Sequence of the first protein:
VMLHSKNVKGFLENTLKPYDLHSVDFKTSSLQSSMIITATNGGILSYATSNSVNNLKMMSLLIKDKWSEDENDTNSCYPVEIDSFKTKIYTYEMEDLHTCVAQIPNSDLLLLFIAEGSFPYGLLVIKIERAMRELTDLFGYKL

Sequence of the second protein:
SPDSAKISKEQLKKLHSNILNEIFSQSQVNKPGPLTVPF

The following describes two proteins that form a bound complex.

Contacts between the two chains:
Residue E152 in the first protein contacts residue V29 in the second protein (closest heavy-atom distance 3.4 Å).
Residue V2 in the first protein is in contact with residue V37 in the second protein (closest heavy-atom distance 3.4 Å).
Residue L153 in the first protein contacts residue L35 in the second protein (closest heavy-atom distance 3.6 Å).
Residue L22 in the first protein contacts residue I23 in the second protein (closest heavy-atom distance 4.2 Å).
Residue P19 in the first protein is in contact with residue Q26 in the second protein (closest heavy-atom distance 4.1 Å).
Residue K18 in the first protein is in contact with residue V29 in the second protein (closest heavy-atom distance 4.1 Å).
Residue E152 in the first protein interacts with residue L35 in the second protein (closest heavy-atom distance 4.2 Å).
Residue R148 in the first protein contacts residue F24 in the second protein (closest heavy-atom distance 3.3 Å).
Residue V25 in the first protein interacts with residue L15 in the second protein (closest heavy-atom distance 3.9 Å).
Residue L22 in the first protein interacts with residue E22 in the second protein (closest heavy-atom distance 3.3 Å).
Residue A149 in the first protein interacts with residue V29 in the second protein (closest heavy-atom distance 4.1 Å).
Residue H5 in the first protein contacts residue L35 in the second protein (closest heavy-atom distance 2.8 Å).
Residue L22 in the first protein is in contact with residue Q26 in the second protein (closest heavy-atom distance 4.1 Å).
Residue V2 in the first protein interacts with residue T36 in the second protein (closest heavy-atom distance 3.7 Å).
Residue S24 in the first protein interacts with residue I19 in the second protein (closest heavy-atom distance 4.2 Å).
Residue L22 in the first protein is in contact with residue I19 in the second protein (closest heavy-atom distance 4.2 Å).
Residue I144 in the first protein interacts with residue I23 in the second protein (closest heavy-atom distance 3.9 Å).
Residue Y20 in the first protein contacts residue Q26 in the second protein (closest heavy-atom distance 3.2 Å).
Residue F12 in the first protein interacts with residue V29 in the second protein (closest heavy-atom distance 3.4 Å).
Residue V25 in the first protein is in contact with residue I19 in the second protein (closest heavy-atom distance 3.9 Å).
Residue F12 in the first protein is in contact with residue P32 in the second protein (closest heavy-atom distance 3.8 Å).
Residue I144 in the first protein contacts residue S27 in the second protein (closest heavy-atom distance 3.8 Å).
Residue E152 in the first protein interacts with residue K31 in the second protein (closest heavy-atom distance 4.1 Å).
Residue F12 in the first protein contacts residue K31 in the second protein (closest heavy-atom distance 4.1 Å).
Residue S24 in the first protein is in contact with residue N18 in the second protein (closest heavy-atom distance 3.1 Å).
Residue M3 in the first protein interacts with residue T36 in the second protein (closest heavy-atom distance 3.1 Å).
Residue D21 in the first protein contacts residue E22 in the second protein (closest heavy-atom distance 3.8 Å).
Residue H5 in the first protein interacts with residue T36 in the second protein (closest heavy-atom distance 4.1 Å).
Residue N8 in the first protein interacts with residue P34 in the second protein (closest heavy-atom distance 3.0 Å).
Residue I144 in the first protein contacts residue F24 in the second protein (closest heavy-atom distance 3.8 Å).
Residue D21 in the first protein is in contact with residue Q26 in the second protein (closest heavy-atom distance 2.7 Å).
Residue R148 in the first protein is in contact with residue S27 in the second protein (closest heavy-atom distance 3.5 Å).
Residue M3 in the first protein contacts residue L35 in the second protein (closest heavy-atom distance 4.1 Å).
Residue H23 in the first protein contacts residue E22 in the second protein (closest heavy-atom distance 2.9 Å).
Residue L156 in the first protein interacts with residue L35 in the second protein (closest heavy-atom distance 4.0 Å).
Residue N8 in the first protein contacts residue G33 in the second protein (closest heavy-atom distance 3.5 Å).
Residue K18 in the first protein contacts residue Q28 in the second protein (closest heavy-atom distance 3.0 Å).
Residue S24 in the first protein interacts with residue L15 in the second protein (closest heavy-atom distance 3.8 Å).
Residue D155 in the first protein is in contact with residue T36 in the second protein (closest heavy-atom distance 3.4 Å).
Residue D155 in the first protein interacts with residue P34 in the second protein (closest heavy-atom distance 3.8 Å).
Residue D155 in the first protein interacts with residue L35 in the second protein (closest heavy-atom distance 3.4 Å).
Residue M3 in the first protein is in contact with residue V37 in the second protein (closest heavy-atom distance 2.7 Å).
Residue H5 in the first protein interacts with residue P34 in the second protein (closest heavy-atom distance 3.4 Å).
Residue G11 in the first protein contacts residue P32 in the second protein (closest heavy-atom distance 3.8 Å).
Residue N8 in the first protein interacts with residue P32 in the second protein (closest heavy-atom distance 3.4 Å).
Residue F12 in the first protein interacts with residue N30 in the second protein (closest heavy-atom distance 4.3 Å).
Residue L4 in the first protein interacts with residue L35 in the second protein (closest heavy-atom distance 3.3 Å).
Residue K18 in the first protein interacts with residue Q26 in the second protein (closest heavy-atom distance 3.3 Å).
Residue V9 in the first protein interacts with residue L35 in the second protein (closest heavy-atom distance 3.9 Å).
Residue S24 in the first protein interacts with residue E22 in the second protein (closest heavy-atom distance 2.5 Å).
Residue N15 in the first protein is in contact with residue N30 in the second protein (closest heavy-atom distance 2.6 Å).
Residue E152 in the first protein is in contact with residue Q28 in the second protein (closest heavy-atom distance 3.8 Å).
Residue H5 in the first protein is in contact with residue V37 in the second protein (closest heavy-atom distance 4.2 Å).
Residue D155 in the first protein contacts residue K31 in the second protein (closest heavy-atom distance 2.6 Å).
Residue N8 in the first protein contacts residue L35 in the second protein (closest heavy-atom distance 3.6 Å).
Residue L156 in the first protein contacts residue T36 in the second protein (closest heavy-atom distance 3.6 Å).
Residue L141 in the first protein is in contact with residue I23 in the second protein (closest heavy-atom distance 3.7 Å).
Residue Y20 in the first protein interacts with residue S27 in the second protein (closest heavy-atom distance 2.6 Å).
Residue N15 in the first protein contacts residue V29 in the second protein (closest heavy-atom distance 3.7 Å).
Residue Y20 in the first protein is in contact with residue I23 in the second protein (closest heavy-atom distance 3.4 Å).